Sequence of the first protein:
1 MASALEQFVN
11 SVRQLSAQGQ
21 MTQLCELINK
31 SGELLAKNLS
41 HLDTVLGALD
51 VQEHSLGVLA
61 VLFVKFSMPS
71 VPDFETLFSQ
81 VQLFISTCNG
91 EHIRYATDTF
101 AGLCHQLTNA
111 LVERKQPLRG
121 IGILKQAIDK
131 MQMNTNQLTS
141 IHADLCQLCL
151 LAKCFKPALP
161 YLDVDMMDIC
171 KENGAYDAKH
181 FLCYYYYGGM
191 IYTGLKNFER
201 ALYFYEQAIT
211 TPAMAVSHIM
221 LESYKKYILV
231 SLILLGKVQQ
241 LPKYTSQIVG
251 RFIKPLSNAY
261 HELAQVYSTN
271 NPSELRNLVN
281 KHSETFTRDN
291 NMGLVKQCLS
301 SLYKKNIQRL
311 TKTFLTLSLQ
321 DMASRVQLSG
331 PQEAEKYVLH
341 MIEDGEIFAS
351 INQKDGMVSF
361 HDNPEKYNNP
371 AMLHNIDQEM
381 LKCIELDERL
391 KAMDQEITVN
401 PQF

This data describes a binding interaction between two proteins.

Sequence of the second protein:
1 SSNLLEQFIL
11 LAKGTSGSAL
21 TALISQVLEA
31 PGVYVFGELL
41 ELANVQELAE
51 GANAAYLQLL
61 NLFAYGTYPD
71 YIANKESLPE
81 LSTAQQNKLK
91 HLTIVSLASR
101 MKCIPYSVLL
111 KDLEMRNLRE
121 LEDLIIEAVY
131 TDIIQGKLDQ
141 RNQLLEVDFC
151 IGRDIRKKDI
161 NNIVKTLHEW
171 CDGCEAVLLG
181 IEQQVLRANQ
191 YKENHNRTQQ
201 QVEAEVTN

Interface contacts:
Residue K391 in the first protein contacts residue H195 in the second protein (closest heavy-atom distance 4.5 Å).
Residue T398 in the first protein interacts with residue V206 in the second protein (closest heavy-atom distance 3.4 Å).
Residue Q395 in the first protein contacts residue V202 in the second protein (closest heavy-atom distance 3.7 Å).
Residue V399 in the first protein is in contact with residue V202 in the second protein (closest heavy-atom distance 3.9 Å).
Residue Q395 in the first protein is in contact with residue T198 in the second protein (closest heavy-atom distance 3.4 Å).
Residue V399 in the first protein interacts with residue V206 in the second protein (closest heavy-atom distance 5.0 Å).
Residue K391 in the first protein is in contact with residue Y191 in the second protein (closest heavy-atom distance 5.0 Å).
Residue V399 in the first protein is in contact with residue E205 in the second protein (closest heavy-atom distance 3.4 Å).
Residue E388 in the first protein interacts with residue Y191 in the second protein (closest heavy-atom distance 2.7 Å).